This data describes a binding interaction between two proteins.

Residue-level contacts at the interface:
Residue I30 in chain B contacts residue Q180 in chain A (closest heavy-atom distance 3.6 Å).
Residue V179 in chain B contacts residue L26 in chain A (closest heavy-atom distance 3.2 Å).
Residue A172 in chain B interacts with residue L247 in chain A (closest heavy-atom distance 3.6 Å).
Residue F254 in chain B is in contact with residue I159 in chain A (closest heavy-atom distance 4.2 Å).
Residue T27 in chain B contacts residue T27 in chain A (closest heavy-atom distance 4.5 Å).
Residue V242 in chain B interacts with residue A172 in chain A (closest heavy-atom distance 4.1 Å).
Residue N249 in chain B interacts with residue A164 in chain A (closest heavy-atom distance 3.9 Å).
Residue Q180 in chain B contacts residue L26 in chain A (closest heavy-atom distance 4.1 Å).
Residue L26 in chain B interacts with residue G183 in chain A (closest heavy-atom distance 3.4 Å).
Residue L186 in chain B is in contact with residue I22 in chain A (closest heavy-atom distance 4.6 Å).
Residue I182 in chain B is in contact with residue L26 in chain A (closest heavy-atom distance 3.7 Å).
Residue I30 in chain B interacts with residue V179 in chain A (closest heavy-atom distance 3.8 Å).
Residue A172 in chain B interacts with residue V242 in chain A (closest heavy-atom distance 4.1 Å).
Residue F246 in chain B is in contact with residue G168 in chain A (closest heavy-atom distance 3.5 Å).
Residue N171 in chain B contacts residue F246 in chain A (closest heavy-atom distance 3.4 Å).
Residue V165 in chain B interacts with residue A250 in chain A (closest heavy-atom distance 3.8 Å).
Residue F254 in chain B interacts with residue D160 in chain A (closest heavy-atom distance 4.0 Å).
Residue Q180 in chain B is in contact with residue I30 in chain A (closest heavy-atom distance 3.6 Å).
Residue L26 in chain B is in contact with residue I182 in chain A (closest heavy-atom distance 4.3 Å).
Residue I30 in chain B contacts residue V176 in chain A (closest heavy-atom distance 4.1 Å).
Residue G183 in chain B is in contact with residue T27 in chain A (closest heavy-atom distance 4.6 Å).
Residue M20 in chain B interacts with residue N190 in chain A (closest heavy-atom distance 3.3 Å).
Residue L26 in chain B is in contact with residue Q180 in chain A (closest heavy-atom distance 3.8 Å).
Residue F246 in chain B contacts residue A172 in chain A (closest heavy-atom distance 3.9 Å).
Residue A23 in chain B is in contact with residue N190 in chain A (closest heavy-atom distance 4.5 Å).
Residue R161 in chain B interacts with residue L259 in chain A (closest heavy-atom distance 4.4 Å).
Residue R161 in chain B interacts with residue Q253 in chain A (closest heavy-atom distance 3.3 Å).
Residue V242 in chain B interacts with residue A175 in chain A (closest heavy-atom distance 4.2 Å).
Residue F246 in chain B is in contact with residue N171 in chain A (closest heavy-atom distance 3.3 Å).
Residue N171 in chain B contacts residue L247 in chain A (closest heavy-atom distance 3.8 Å).
Residue V176 in chain B interacts with residue I30 in chain A (closest heavy-atom distance 4.2 Å).
Residue T19 in chain B contacts residue N190 in chain A (closest heavy-atom distance 3.3 Å).
Residue L162 in chain B contacts residue R161 in chain A (closest heavy-atom distance 3.5 Å).
Residue A250 in chain B interacts with residue V165 in chain A (closest heavy-atom distance 3.7 Å).
Residue L186 in chain B contacts residue L26 in chain A (closest heavy-atom distance 4.5 Å).
Residue L247 in chain B is in contact with residue G168 in chain A (closest heavy-atom distance 4.5 Å).
Residue V194 in chain B is in contact with residue V194 in chain A (closest heavy-atom distance 4.0 Å).
Residue T19 in chain B contacts residue L186 in chain A (closest heavy-atom distance 3.3 Å).
Residue A23 in chain B interacts with residue L186 in chain A (closest heavy-atom distance 3.6 Å).
Residue L187 in chain B contacts residue L187 in chain A (closest heavy-atom distance 4.3 Å).
Residue L169 in chain B is in contact with residue L247 in chain A (closest heavy-atom distance 3.7 Å).
Residue L186 in chain B interacts with residue A23 in chain A (closest heavy-atom distance 3.3 Å).
Residue Q253 in chain B contacts residue D160 in chain A (closest heavy-atom distance 2.5 Å).
Residue V165 in chain B contacts residue F254 in chain A (closest heavy-atom distance 3.9 Å).
Residue Q193 in chain B is in contact with residue M20 in chain A (closest heavy-atom distance 3.3 Å).
Residue Q253 in chain B contacts residue A164 in chain A (closest heavy-atom distance 3.6 Å).
Residue V165 in chain B is in contact with residue R161 in chain A (closest heavy-atom distance 4.0 Å).
Residue R161 in chain B contacts residue F254 in chain A (closest heavy-atom distance 3.6 Å).
Residue A172 in chain B is in contact with residue F246 in chain A (closest heavy-atom distance 4.3 Å).
Residue I30 in chain B is in contact with residue I30 in chain A (closest heavy-atom distance 4.4 Å).
Residue A164 in chain B contacts residue N249 in chain A (closest heavy-atom distance 4.2 Å).
Residue A250 in chain B contacts residue A164 in chain A (closest heavy-atom distance 4.0 Å).
Residue I22 in chain B is in contact with residue L186 in chain A (closest heavy-atom distance 3.8 Å).
Residue L26 in chain B is in contact with residue V179 in chain A (closest heavy-atom distance 3.4 Å).
Residue G183 in chain B interacts with residue L26 in chain A (closest heavy-atom distance 3.5 Å).
Residue F254 in chain B interacts with residue R161 in chain A (closest heavy-atom distance 3.6 Å).
Residue A164 in chain B contacts residue Q253 in chain A (closest heavy-atom distance 3.8 Å).
Residue F246 in chain B is in contact with residue A175 in chain A (closest heavy-atom distance 4.3 Å).
Residue R161 in chain B interacts with residue A257 in chain A (closest heavy-atom distance 3.5 Å).
Residue G168 in chain B interacts with residue L247 in chain A (closest heavy-atom distance 3.4 Å).

Sequence of chain A:
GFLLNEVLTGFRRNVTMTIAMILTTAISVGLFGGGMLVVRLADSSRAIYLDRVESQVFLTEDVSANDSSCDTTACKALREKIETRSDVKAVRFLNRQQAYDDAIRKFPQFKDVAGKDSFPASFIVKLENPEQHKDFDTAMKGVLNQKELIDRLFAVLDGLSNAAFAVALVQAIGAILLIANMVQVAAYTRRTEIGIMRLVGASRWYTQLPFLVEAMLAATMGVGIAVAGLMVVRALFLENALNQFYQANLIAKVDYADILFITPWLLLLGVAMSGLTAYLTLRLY

Sequence of chain B:
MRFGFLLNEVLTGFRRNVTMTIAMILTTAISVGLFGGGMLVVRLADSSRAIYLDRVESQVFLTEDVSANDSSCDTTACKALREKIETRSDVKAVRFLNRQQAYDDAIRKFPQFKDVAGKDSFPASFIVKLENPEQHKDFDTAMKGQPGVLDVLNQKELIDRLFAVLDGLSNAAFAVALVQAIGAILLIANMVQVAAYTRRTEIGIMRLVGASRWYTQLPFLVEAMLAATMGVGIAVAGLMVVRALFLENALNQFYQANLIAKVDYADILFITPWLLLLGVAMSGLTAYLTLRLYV